Sequence of protein 1:
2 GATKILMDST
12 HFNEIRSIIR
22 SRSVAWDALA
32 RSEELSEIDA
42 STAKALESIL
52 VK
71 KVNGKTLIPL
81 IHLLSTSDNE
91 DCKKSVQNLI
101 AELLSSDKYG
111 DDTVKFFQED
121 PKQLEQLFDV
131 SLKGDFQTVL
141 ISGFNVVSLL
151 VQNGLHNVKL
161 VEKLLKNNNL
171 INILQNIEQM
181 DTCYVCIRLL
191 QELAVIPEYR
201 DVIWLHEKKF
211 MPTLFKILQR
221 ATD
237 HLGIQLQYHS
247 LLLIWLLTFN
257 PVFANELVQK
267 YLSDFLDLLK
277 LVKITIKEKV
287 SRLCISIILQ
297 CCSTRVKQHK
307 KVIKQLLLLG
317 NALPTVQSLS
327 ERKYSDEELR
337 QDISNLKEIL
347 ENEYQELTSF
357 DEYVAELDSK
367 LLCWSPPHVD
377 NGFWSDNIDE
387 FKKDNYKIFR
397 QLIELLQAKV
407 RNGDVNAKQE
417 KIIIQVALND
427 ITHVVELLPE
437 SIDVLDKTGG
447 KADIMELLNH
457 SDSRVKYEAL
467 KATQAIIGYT

Sequence of protein 2:
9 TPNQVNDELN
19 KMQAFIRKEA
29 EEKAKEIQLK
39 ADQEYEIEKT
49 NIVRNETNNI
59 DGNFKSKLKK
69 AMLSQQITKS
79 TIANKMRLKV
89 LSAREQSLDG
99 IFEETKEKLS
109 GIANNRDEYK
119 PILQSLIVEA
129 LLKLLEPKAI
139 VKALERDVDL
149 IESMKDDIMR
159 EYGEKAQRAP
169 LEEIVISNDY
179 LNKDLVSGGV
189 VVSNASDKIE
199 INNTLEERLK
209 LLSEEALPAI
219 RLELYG

Residue-level contacts at the interface:
Residue D9 in protein 1 is in contact with residue K26 in protein 2 (closest heavy-atom distance 5.0 Å).

The following describes two proteins that form a bound complex.